Interface contacts:
Residue W14 in chain B contacts residue V3 in chain A (closest heavy-atom distance 4.5 Å).
Residue S11 in chain B is in contact with residue P8 in chain A (closest heavy-atom distance 3.5 Å).
Residue A105 in chain B contacts residue C1 in chain A (closest heavy-atom distance 3.5 Å).
Residue W14 in chain B interacts with residue P4 in chain A (closest heavy-atom distance 3.7 Å).
Residue V8 in chain B interacts with residue I6 in chain A (closest heavy-atom distance 4.0 Å).
Residue V106 in chain B is in contact with residue G2 in chain A (closest heavy-atom distance 4.0 Å).
Residue Q101 in chain B interacts with residue A5 in chain A (closest heavy-atom distance 3.5 Å).
Residue E5 in chain B contacts residue L10 in chain A (closest heavy-atom distance 4.2 Å).
Residue L108 in chain B interacts with residue C1 in chain A (closest heavy-atom distance 4.9 Å).
Residue V8 in chain B contacts residue Q7 in chain A (closest heavy-atom distance 4.4 Å).
Residue P9 in chain B interacts with residue I6 in chain A (closest heavy-atom distance 3.7 Å).
Residue C107 in chain B is in contact with residue C1 in chain A (closest heavy-atom distance 2.0 Å).
Residue V8 in chain B interacts with residue P8 in chain A (closest heavy-atom distance 4.9 Å).
Residue W12 in chain B interacts with residue L10 in chain A (closest heavy-atom distance 4.2 Å).
Residue S11 in chain B interacts with residue P4 in chain A (closest heavy-atom distance 3.5 Å).
Residue T102 in chain B contacts residue I6 in chain A (closest heavy-atom distance 3.8 Å).
Residue S11 in chain B contacts residue Q7 in chain A (closest heavy-atom distance 3.9 Å).
Residue V8 in chain B is in contact with residue V9 in chain A (closest heavy-atom distance 3.8 Å).
Residue A105 in chain B contacts residue V3 in chain A (closest heavy-atom distance 4.9 Å).
Residue G10 in chain B interacts with residue I6 in chain A (closest heavy-atom distance 4.0 Å).
Residue P13 in chain B interacts with residue P4 in chain A (closest heavy-atom distance 3.8 Å).
Residue W12 in chain B contacts residue P8 in chain A (closest heavy-atom distance 3.5 Å).
Residue W14 in chain B interacts with residue G2 in chain A (closest heavy-atom distance 4.0 Å).
Residue C107 in chain B is in contact with residue G2 in chain A (closest heavy-atom distance 3.4 Å).
Residue Q101 in chain B is in contact with residue I6 in chain A (closest heavy-atom distance 3.4 Å).
Residue A105 in chain B contacts residue G2 in chain A (closest heavy-atom distance 2.8 Å).
Residue E5 in chain B contacts residue V9 in chain A (closest heavy-atom distance 4.4 Å).
Residue S11 in chain B is in contact with residue I6 in chain A (closest heavy-atom distance 3.2 Å).
Residue V122 in chain B is in contact with residue L10 in chain A (closest heavy-atom distance 3.9 Å).
Residue V106 in chain B contacts residue C1 in chain A (closest heavy-atom distance 3.9 Å).

This data describes a binding interaction between two proteins.

Sequence of chain A:
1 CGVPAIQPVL

Sequence of chain B:
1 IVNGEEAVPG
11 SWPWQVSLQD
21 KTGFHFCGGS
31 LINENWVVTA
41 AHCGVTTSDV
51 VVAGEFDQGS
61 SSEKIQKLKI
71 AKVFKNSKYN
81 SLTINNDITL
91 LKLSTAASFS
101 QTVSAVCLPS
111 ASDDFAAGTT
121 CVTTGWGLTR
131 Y